Sequence of chain A:
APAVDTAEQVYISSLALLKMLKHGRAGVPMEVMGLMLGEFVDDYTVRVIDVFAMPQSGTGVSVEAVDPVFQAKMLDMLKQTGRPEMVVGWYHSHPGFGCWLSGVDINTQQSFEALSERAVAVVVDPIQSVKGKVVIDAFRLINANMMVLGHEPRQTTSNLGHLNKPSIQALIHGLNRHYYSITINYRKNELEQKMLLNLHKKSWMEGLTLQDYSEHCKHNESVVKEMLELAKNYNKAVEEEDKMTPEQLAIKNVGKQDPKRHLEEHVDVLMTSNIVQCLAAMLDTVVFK

Sequence of chain B:
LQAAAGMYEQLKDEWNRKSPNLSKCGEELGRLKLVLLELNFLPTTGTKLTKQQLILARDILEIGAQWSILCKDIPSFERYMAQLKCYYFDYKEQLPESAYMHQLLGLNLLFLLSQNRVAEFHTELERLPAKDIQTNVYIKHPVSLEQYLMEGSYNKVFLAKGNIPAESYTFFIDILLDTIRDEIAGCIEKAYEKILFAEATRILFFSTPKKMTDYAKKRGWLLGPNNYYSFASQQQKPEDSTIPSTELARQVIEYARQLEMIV

Residue-level contacts at the interface:
Residue L300 in chain A contacts residue R347 in chain B (closest heavy-atom distance 3.9 Å).
Residue L300 in chain A contacts residue A346 in chain B (closest heavy-atom distance 4.1 Å).
Residue L304 in chain A contacts residue I343 in chain B (closest heavy-atom distance 3.6 Å).
Residue V307 in chain A interacts with residue I343 in chain B (closest heavy-atom distance 4.9 Å).
Residue V297 in chain A interacts with residue E350 in chain B (closest heavy-atom distance 4.4 Å).
Residue I296 in chain A interacts with residue R347 in chain B (closest heavy-atom distance 4.3 Å).
Residue M303 in chain A interacts with residue I343 in chain B (closest heavy-atom distance 4.3 Å).
Residue I296 in chain A is in contact with residue E350 in chain B (closest heavy-atom distance 3.9 Å).
Residue L300 in chain A is in contact with residue I343 in chain B (closest heavy-atom distance 3.3 Å).
Residue M292 in chain A is in contact with residue L349 in chain B (closest heavy-atom distance 4.4 Å).
Residue M303 in chain A is in contact with residue V342 in chain B (closest heavy-atom distance 3.7 Å).
Residue M303 in chain A contacts residue S335 in chain B (closest heavy-atom distance 4.7 Å).
Residue T293 in chain A interacts with residue E350 in chain B (closest heavy-atom distance 4.3 Å).
Residue C299 in chain A contacts residue V342 in chain B (closest heavy-atom distance 4.0 Å).
Residue M292 in chain A is in contact with residue V353 in chain B (closest heavy-atom distance 4.3 Å).
Residue I296 in chain A is in contact with residue L349 in chain B (closest heavy-atom distance 3.8 Å).
Residue M292 in chain A contacts residue E350 in chain B (closest heavy-atom distance 4.6 Å).
Residue I296 in chain A contacts residue A346 in chain B (closest heavy-atom distance 3.1 Å).
Residue C299 in chain A is in contact with residue A346 in chain B (closest heavy-atom distance 4.6 Å).

The following describes two proteins that form a bound complex.